Contacts between the two chains:
Residue D109 in the second protein interacts with residue K68 in the first protein (closest heavy-atom distance 2.8 Å).
Residue D109 in the second protein interacts with residue E65 in the first protein (closest heavy-atom distance 3.7 Å).
Residue S66 in the second protein contacts residue F108 in the first protein (closest heavy-atom distance 3.5 Å).
Residue N69 in the second protein contacts residue V107 in the first protein (closest heavy-atom distance 3.3 Å).
Residue W60 in the second protein is in contact with residue I117 in the first protein (closest heavy-atom distance 3.4 Å).
Residue A42 in the second protein is in contact with residue P113 in the first protein (closest heavy-atom distance 3.6 Å).
Residue W63 in the second protein contacts residue V110 in the first protein (closest heavy-atom distance 3.7 Å).
Residue L114 in the second protein interacts with residue V62 in the first protein (closest heavy-atom distance 3.3 Å).
Residue K46 in the second protein interacts with residue L114 in the first protein (closest heavy-atom distance 3.6 Å).
Residue L45 in the second protein contacts residue L114 in the first protein (closest heavy-atom distance 3.7 Å).
Residue L114 in the second protein contacts residue M41 in the first protein (closest heavy-atom distance 3.0 Å).
Residue T64 in the second protein interacts with residue D109 in the first protein (closest heavy-atom distance 3.2 Å).
Residue A42 in the second protein interacts with residue L114 in the first protein (closest heavy-atom distance 3.3 Å).
Residue A42 in the second protein interacts with residue N111 in the first protein (closest heavy-atom distance 3.5 Å).
Residue L59 in the second protein is in contact with residue A120 in the first protein (closest heavy-atom distance 3.1 Å).
Residue H30 in the second protein interacts with residue Q28 in the first protein (closest heavy-atom distance 3.2 Å).
Residue Q28 in the second protein interacts with residue H30 in the first protein (closest heavy-atom distance 3.1 Å).
Residue L122 in the second protein contacts residue W60 in the first protein (closest heavy-atom distance 3.5 Å).
Residue A120 in the second protein interacts with residue L59 in the first protein (closest heavy-atom distance 3.1 Å).
Residue K106 in the second protein interacts with residue E71 in the first protein (closest heavy-atom distance 2.6 Å).
Residue N111 in the second protein is in contact with residue W63 in the first protein (closest heavy-atom distance 2.8 Å).
Residue I117 in the second protein is in contact with residue K61 in the first protein (closest heavy-atom distance 3.3 Å).
Residue D109 in the second protein is in contact with residue S66 in the first protein (closest heavy-atom distance 2.8 Å).
Residue P113 in the second protein contacts residue A42 in the first protein (closest heavy-atom distance 3.4 Å).
Residue T64 in the second protein contacts residue F108 in the first protein (closest heavy-atom distance 3.4 Å).
Residue K46 in the second protein is in contact with residue I117 in the first protein (closest heavy-atom distance 3.5 Å).
Residue K68 in the second protein is in contact with residue D109 in the first protein (closest heavy-atom distance 2.7 Å).
Residue W63 in the second protein interacts with residue N111 in the first protein (closest heavy-atom distance 2.8 Å).
Residue F108 in the second protein interacts with residue S66 in the first protein (closest heavy-atom distance 3.4 Å).
Residue K106 in the second protein interacts with residue N69 in the first protein (closest heavy-atom distance 3.5 Å).
Residue N111 in the second protein is in contact with residue A42 in the first protein (closest heavy-atom distance 3.5 Å).
Residue W63 in the second protein interacts with residue L114 in the first protein (closest heavy-atom distance 3.7 Å).
Residue N118 in the second protein interacts with residue W63 in the first protein (closest heavy-atom distance 2.9 Å).
Residue L77 in the second protein is in contact with residue K121 in the first protein (closest heavy-atom distance 3.7 Å).
Residue Q28 in the second protein interacts with residue E71 in the first protein (closest heavy-atom distance 2.7 Å).
Residue K61 in the second protein is in contact with residue I117 in the first protein (closest heavy-atom distance 3.5 Å).
Residue S66 in the second protein contacts residue D109 in the first protein (closest heavy-atom distance 2.8 Å).
Residue W60 in the second protein contacts residue N118 in the first protein (closest heavy-atom distance 3.3 Å).
Residue F108 in the second protein interacts with residue T64 in the first protein (closest heavy-atom distance 3.3 Å).
Residue V107 in the second protein contacts residue N69 in the first protein (closest heavy-atom distance 3.4 Å).
Residue M41 in the second protein contacts residue L114 in the first protein (closest heavy-atom distance 3.1 Å).
Residue D109 in the second protein is in contact with residue T64 in the first protein (closest heavy-atom distance 3.3 Å).
Residue E71 in the second protein is in contact with residue Q28 in the first protein (closest heavy-atom distance 2.8 Å).
Residue N118 in the second protein interacts with residue W60 in the first protein (closest heavy-atom distance 3.5 Å).
Residue V110 in the second protein is in contact with residue W63 in the first protein (closest heavy-atom distance 3.7 Å).
Residue L114 in the second protein interacts with residue A42 in the first protein (closest heavy-atom distance 3.7 Å).
Residue I117 in the second protein interacts with residue W60 in the first protein (closest heavy-atom distance 3.3 Å).
Residue W60 in the second protein is in contact with residue K121 in the first protein (closest heavy-atom distance 3.5 Å).
Residue W63 in the second protein interacts with residue N118 in the first protein (closest heavy-atom distance 3.1 Å).
Residue W60 in the second protein contacts residue L122 in the first protein (closest heavy-atom distance 3.6 Å).
Residue I75 in the second protein contacts residue I75 in the first protein (closest heavy-atom distance 3.5 Å).
Residue I117 in the second protein contacts residue K46 in the first protein (closest heavy-atom distance 3.5 Å).
Residue E65 in the second protein is in contact with residue N111 in the first protein (closest heavy-atom distance 3.6 Å).
Residue N111 in the second protein contacts residue E65 in the first protein (closest heavy-atom distance 3.6 Å).
Residue L114 in the second protein interacts with residue L45 in the first protein (closest heavy-atom distance 3.5 Å).
Residue K121 in the second protein interacts with residue L59 in the first protein (closest heavy-atom distance 3.5 Å).
Residue K121 in the second protein interacts with residue W60 in the first protein (closest heavy-atom distance 3.7 Å).
Residue N69 in the second protein is in contact with residue K106 in the first protein (closest heavy-atom distance 3.5 Å).
Residue E71 in the second protein contacts residue K106 in the first protein (closest heavy-atom distance 2.6 Å).
Residue L59 in the second protein is in contact with residue K121 in the first protein (closest heavy-atom distance 3.3 Å).

Sequence of the first protein:
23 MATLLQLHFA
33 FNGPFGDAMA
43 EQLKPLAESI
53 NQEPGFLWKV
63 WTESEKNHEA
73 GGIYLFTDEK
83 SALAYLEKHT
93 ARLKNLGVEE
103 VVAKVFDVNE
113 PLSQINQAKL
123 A

These two protein chains interact to form a complex.

Sequence of the second protein:
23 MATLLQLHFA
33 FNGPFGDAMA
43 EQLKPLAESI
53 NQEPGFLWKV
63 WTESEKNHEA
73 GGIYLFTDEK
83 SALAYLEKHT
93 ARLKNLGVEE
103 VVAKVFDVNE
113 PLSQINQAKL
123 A